The following describes two proteins that form a bound complex.

Contacts between the two chains:
Residue T287 in the second protein interacts with residue K18 in the first protein (closest heavy-atom distance 3.4 Å).
Residue C290 in the second protein contacts residue V19 in the first protein (closest heavy-atom distance 3.6 Å).
Residue R260 in the second protein contacts residue D27 in the first protein (closest heavy-atom distance 3.3 Å).
Residue E115 in the second protein interacts with residue I8 in the first protein (closest heavy-atom distance 3.7 Å).
Residue Q248 in the second protein is in contact with residue K37 in the first protein (closest heavy-atom distance 3.6 Å).
Residue N116 in the second protein contacts residue S5 in the first protein (closest heavy-atom distance 2.9 Å).
Residue N85 in the second protein is in contact with residue T7 in the first protein (closest heavy-atom distance 3.1 Å).
Residue L288 in the second protein is in contact with residue K17 in the first protein (closest heavy-atom distance 3.7 Å).
Residue F292 in the second protein is in contact with residue W21 in the first protein (closest heavy-atom distance 3.4 Å).
Residue C272 in the second protein interacts with residue C39 in the first protein (closest heavy-atom distance 3.7 Å).
Residue E251 in the second protein is in contact with residue R33 in the first protein (closest heavy-atom distance 3.3 Å).
Residue C290 in the second protein is in contact with residue E20 in the first protein (closest heavy-atom distance 2.9 Å).
Residue F256 in the second protein contacts residue W21 in the first protein (closest heavy-atom distance 3.4 Å).
Residue Y254 in the second protein interacts with residue N28 in the first protein (closest heavy-atom distance 2.9 Å).
Residue R220 in the second protein contacts residue K37 in the first protein (closest heavy-atom distance 3.0 Å).
Residue E115 in the second protein interacts with residue T7 in the first protein (closest heavy-atom distance 2.9 Å).
Residue L54 in the second protein is in contact with residue K9 in the first protein (closest heavy-atom distance 3.5 Å).
Residue N116 in the second protein contacts residue L6 in the first protein (closest heavy-atom distance 3.8 Å).
Residue S291 in the second protein interacts with residue T22 in the first protein (closest heavy-atom distance 3.5 Å).
Residue L54 in the second protein interacts with residue T7 in the first protein (closest heavy-atom distance 3.1 Å).
Residue K259 in the second protein is in contact with residue E29 in the first protein (closest heavy-atom distance 2.9 Å).
Residue D219 in the second protein is in contact with residue K37 in the first protein (closest heavy-atom distance 3.1 Å).
Residue E286 in the second protein is in contact with residue K17 in the first protein (closest heavy-atom distance 2.9 Å).
Residue F275 in the second protein contacts residue R34 in the first protein (closest heavy-atom distance 3.4 Å).
Residue V249 in the second protein contacts residue S35 in the first protein (closest heavy-atom distance 3.2 Å).
Residue E53 in the second protein contacts residue K9 in the first protein (closest heavy-atom distance 2.6 Å).
Residue D241 in the second protein interacts with residue K18 in the first protein (closest heavy-atom distance 3.5 Å).
Residue K167 in the second protein is in contact with residue K17 in the first protein (closest heavy-atom distance 2.6 Å).
Residue F256 in the second protein contacts residue V26 in the first protein (closest heavy-atom distance 3.4 Å).
Residue A258 in the second protein is in contact with residue E29 in the first protein (closest heavy-atom distance 3.1 Å).
Residue I168 in the second protein contacts residue V19 in the first protein (closest heavy-atom distance 3.7 Å).
Residue E55 in the second protein interacts with residue T7 in the first protein (closest heavy-atom distance 2.5 Å).
Residue D207 in the second protein contacts residue K37 in the first protein (closest heavy-atom distance 3.5 Å).
Residue F257 in the second protein contacts residue E29 in the first protein (closest heavy-atom distance 3.8 Å).
Residue L288 in the second protein is in contact with residue E20 in the first protein (closest heavy-atom distance 3.4 Å).
Residue F256 in the second protein interacts with residue E29 in the first protein (closest heavy-atom distance 3.5 Å).
Residue D241 in the second protein contacts residue V19 in the first protein (closest heavy-atom distance 3.4 Å).
Residue C290 in the second protein is in contact with residue W21 in the first protein (closest heavy-atom distance 3.4 Å).
Residue E53 in the second protein is in contact with residue I8 in the first protein (closest heavy-atom distance 3.2 Å).
Residue N116 in the second protein contacts residue T7 in the first protein (closest heavy-atom distance 3.5 Å).
Residue F118 in the second protein is in contact with residue T7 in the first protein (closest heavy-atom distance 3.6 Å).
Residue T225 in the second protein interacts with residue K37 in the first protein (closest heavy-atom distance 3.7 Å).
Residue E255 in the second protein is in contact with residue N28 in the first protein (closest heavy-atom distance 3.4 Å).
Residue E115 in the second protein interacts with residue L6 in the first protein (closest heavy-atom distance 3.7 Å).
Residue N218 in the second protein interacts with residue K37 in the first protein (closest heavy-atom distance 3.0 Å).
Residue C290 in the second protein interacts with residue T22 in the first protein (closest heavy-atom distance 3.2 Å).
Residue Y254 in the second protein contacts residue V26 in the first protein (closest heavy-atom distance 2.9 Å).
Residue F256 in the second protein is in contact with residue N28 in the first protein (closest heavy-atom distance 3.0 Å).
Residue D252 in the second protein interacts with residue R33 in the first protein (closest heavy-atom distance 2.8 Å).
Residue D165 in the second protein contacts residue K17 in the first protein (closest heavy-atom distance 3.6 Å).
Residue M282 in the second protein contacts residue W21 in the first protein (closest heavy-atom distance 3.6 Å).
Residue V249 in the second protein contacts residue S36 in the first protein (closest heavy-atom distance 3.1 Å).
Residue M289 in the second protein interacts with residue W21 in the first protein (closest heavy-atom distance 3.7 Å).
Residue E55 in the second protein interacts with residue K9 in the first protein (closest heavy-atom distance 3.5 Å).
Residue M289 in the second protein is in contact with residue E20 in the first protein (closest heavy-atom distance 3.4 Å).
Residue L288 in the second protein contacts residue V19 in the first protein (closest heavy-atom distance 3.3 Å).
Residue E251 in the second protein interacts with residue R34 in the first protein (closest heavy-atom distance 3.3 Å).
Residue F256 in the second protein interacts with residue D27 in the first protein (closest heavy-atom distance 3.3 Å).
Residue D252 in the second protein is in contact with residue N28 in the first protein (closest heavy-atom distance 3.0 Å).
Residue L288 in the second protein interacts with residue K18 in the first protein (closest heavy-atom distance 3.6 Å).

Sequence of the first protein:
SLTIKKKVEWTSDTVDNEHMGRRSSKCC

Sequence of the second protein:
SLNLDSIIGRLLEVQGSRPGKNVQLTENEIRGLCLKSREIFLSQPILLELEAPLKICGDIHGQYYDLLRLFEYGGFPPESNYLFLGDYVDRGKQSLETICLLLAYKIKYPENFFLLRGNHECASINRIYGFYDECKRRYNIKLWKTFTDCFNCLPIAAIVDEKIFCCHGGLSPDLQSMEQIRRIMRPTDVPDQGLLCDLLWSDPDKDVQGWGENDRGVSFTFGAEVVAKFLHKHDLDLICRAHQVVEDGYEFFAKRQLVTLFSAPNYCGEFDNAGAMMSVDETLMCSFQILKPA